Sequence of the first protein:
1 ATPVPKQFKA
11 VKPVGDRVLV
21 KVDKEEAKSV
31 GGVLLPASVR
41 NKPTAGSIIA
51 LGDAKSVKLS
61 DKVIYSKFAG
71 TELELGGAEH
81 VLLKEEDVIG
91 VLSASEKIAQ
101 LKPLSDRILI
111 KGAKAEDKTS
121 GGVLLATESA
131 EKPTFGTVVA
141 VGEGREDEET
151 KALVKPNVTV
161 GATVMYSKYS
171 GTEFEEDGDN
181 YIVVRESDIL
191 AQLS

This data describes a binding interaction between two proteins.

Sequence of the second protein:
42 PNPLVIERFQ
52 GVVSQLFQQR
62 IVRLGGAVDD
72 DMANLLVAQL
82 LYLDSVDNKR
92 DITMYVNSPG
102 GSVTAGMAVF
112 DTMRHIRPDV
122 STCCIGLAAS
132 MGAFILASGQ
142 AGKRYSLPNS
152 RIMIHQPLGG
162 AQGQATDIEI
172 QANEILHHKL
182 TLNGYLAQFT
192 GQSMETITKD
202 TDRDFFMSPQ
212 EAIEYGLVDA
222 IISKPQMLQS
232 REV

Interface contacts:
Residue V33 in the first protein is in contact with residue P226 in the second protein (closest heavy-atom distance 4.8 Å).
Residue L34 in the first protein is in contact with residue Y146 in the second protein (closest heavy-atom distance 3.8 Å).
Residue E72 in the first protein contacts residue V87 in the second protein (closest heavy-atom distance 3.9 Å).
Residue P36 in the first protein interacts with residue D92 in the second protein (closest heavy-atom distance 3.9 Å).
Residue L34 in the first protein contacts residue K144 in the second protein (closest heavy-atom distance 4.7 Å).
Residue A1 in the first protein contacts residue V87 in the second protein (closest heavy-atom distance 4.8 Å).